Sequence of the first protein:
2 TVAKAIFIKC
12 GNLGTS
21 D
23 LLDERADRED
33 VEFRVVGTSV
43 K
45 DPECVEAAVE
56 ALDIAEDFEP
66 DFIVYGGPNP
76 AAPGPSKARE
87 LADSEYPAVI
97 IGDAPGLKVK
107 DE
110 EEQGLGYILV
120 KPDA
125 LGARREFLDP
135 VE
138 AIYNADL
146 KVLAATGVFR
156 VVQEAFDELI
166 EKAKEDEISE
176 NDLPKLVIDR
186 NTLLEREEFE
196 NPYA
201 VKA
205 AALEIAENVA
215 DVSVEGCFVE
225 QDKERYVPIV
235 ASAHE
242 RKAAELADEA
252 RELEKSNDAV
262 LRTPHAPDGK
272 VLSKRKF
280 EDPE

This data describes a binding interaction between two proteins.

Interface contacts:
Residue R252 in the first protein contacts residue I139 in the second protein (closest heavy-atom distance 3.1 Å).
Residue P134 in the first protein contacts residue L23 in the second protein (closest heavy-atom distance 3.0 Å).
Residue R263 in the first protein is in contact with residue E136 in the second protein (closest heavy-atom distance 3.1 Å).
Residue V38 in the first protein is in contact with residue V37 in the second protein (closest heavy-atom distance 3.1 Å).
Residue K43 in the first protein contacts residue R30 in the second protein (closest heavy-atom distance 2.8 Å).
Residue K43 in the first protein is in contact with residue D25 in the second protein (closest heavy-atom distance 2.8 Å).
Residue G39 in the first protein contacts residue V37 in the second protein (closest heavy-atom distance 2.9 Å).
Residue E136 in the first protein interacts with residue R263 in the second protein (closest heavy-atom distance 3.1 Å).
Residue D133 in the first protein interacts with residue T264 in the second protein (closest heavy-atom distance 2.9 Å).
Residue P134 in the first protein contacts residue E26 in the second protein (closest heavy-atom distance 3.3 Å).
Residue R242 in the first protein interacts with residue E253 in the second protein (closest heavy-atom distance 3.4 Å).
Residue R252 in the first protein interacts with residue E136 in the second protein (closest heavy-atom distance 2.9 Å).
Residue R129 in the first protein contacts residue P268 in the second protein (closest heavy-atom distance 3.1 Å).
Residue E239 in the first protein is in contact with residue K256 in the second protein (closest heavy-atom distance 2.8 Å).
Residue D25 in the first protein interacts with residue V42 in the second protein (closest heavy-atom distance 3.1 Å).
Residue F278 in the first protein is in contact with residue A235 in the second protein (closest heavy-atom distance 3.5 Å).
Residue E130 in the first protein is in contact with residue K275 in the second protein (closest heavy-atom distance 2.8 Å).
Residue L23 in the first protein interacts with residue P134 in the second protein (closest heavy-atom distance 3.0 Å).
Residue R263 in the first protein is in contact with residue F131 in the second protein (closest heavy-atom distance 3.0 Å).
Residue R129 in the first protein is in contact with residue H266 in the second protein (closest heavy-atom distance 3.0 Å).
Residue K227 in the first protein interacts with residue D281 in the second protein (closest heavy-atom distance 3.4 Å).
Residue D249 in the first protein interacts with residue R242 in the second protein (closest heavy-atom distance 2.9 Å).
Residue V42 in the first protein is in contact with residue D25 in the second protein (closest heavy-atom distance 3.1 Å).
Residue E26 in the first protein is in contact with residue P134 in the second protein (closest heavy-atom distance 3.3 Å).
Residue K275 in the first protein is in contact with residue E130 in the second protein (closest heavy-atom distance 2.8 Å).
Residue E136 in the first protein contacts residue R252 in the second protein (closest heavy-atom distance 2.9 Å).
Residue I139 in the first protein contacts residue R252 in the second protein (closest heavy-atom distance 3.1 Å).
Residue E26 in the first protein is in contact with residue L132 in the second protein (closest heavy-atom distance 3.5 Å).
Residue D281 in the first protein interacts with residue K227 in the second protein (closest heavy-atom distance 3.4 Å).
Residue D133 in the first protein contacts residue R263 in the second protein (closest heavy-atom distance 3.3 Å).
Residue V42 in the first protein contacts residue A28 in the second protein (closest heavy-atom distance 3.4 Å).
Residue T264 in the first protein is in contact with residue D133 in the second protein (closest heavy-atom distance 2.9 Å).
Residue A28 in the first protein contacts residue K43 in the second protein (closest heavy-atom distance 3.3 Å).
Residue A235 in the first protein is in contact with residue F278 in the second protein (closest heavy-atom distance 3.5 Å).
Residue D29 in the first protein interacts with residue R129 in the second protein (closest heavy-atom distance 3.0 Å).
Residue V33 in the first protein is in contact with residue K43 in the second protein (closest heavy-atom distance 3.4 Å).
Residue V37 in the first protein interacts with residue V38 in the second protein (closest heavy-atom distance 3.1 Å).
Residue S41 in the first protein contacts residue D21 in the second protein (closest heavy-atom distance 2.6 Å).
Residue D133 in the first protein contacts residue R155 in the second protein (closest heavy-atom distance 2.8 Å).
Residue V37 in the first protein contacts residue G39 in the second protein (closest heavy-atom distance 2.9 Å).
Residue R263 in the first protein contacts residue D133 in the second protein (closest heavy-atom distance 3.3 Å).
Residue P268 in the first protein interacts with residue R129 in the second protein (closest heavy-atom distance 3.1 Å).
Residue R155 in the first protein contacts residue D133 in the second protein (closest heavy-atom distance 2.8 Å).
Residue R129 in the first protein is in contact with residue R27 in the second protein (closest heavy-atom distance 3.3 Å).
Residue R27 in the first protein interacts with residue R129 in the second protein (closest heavy-atom distance 3.3 Å).
Residue K43 in the first protein interacts with residue A28 in the second protein (closest heavy-atom distance 3.3 Å).
Residue F131 in the first protein contacts residue R263 in the second protein (closest heavy-atom distance 3.0 Å).
Residue H266 in the first protein contacts residue R129 in the second protein (closest heavy-atom distance 3.0 Å).
Residue L132 in the first protein interacts with residue R27 in the second protein (closest heavy-atom distance 2.8 Å).
Residue E253 in the first protein is in contact with residue R242 in the second protein (closest heavy-atom distance 3.4 Å).
Residue R242 in the first protein is in contact with residue D249 in the second protein (closest heavy-atom distance 2.9 Å).
Residue K43 in the first protein contacts residue V33 in the second protein (closest heavy-atom distance 3.4 Å).
Residue K256 in the first protein contacts residue E239 in the second protein (closest heavy-atom distance 2.8 Å).
Residue D21 in the first protein contacts residue S41 in the second protein (closest heavy-atom distance 2.6 Å).
Residue R27 in the first protein interacts with residue L132 in the second protein (closest heavy-atom distance 2.8 Å).
Residue R30 in the first protein is in contact with residue K43 in the second protein (closest heavy-atom distance 2.8 Å).
Residue A142 in the first protein interacts with residue A142 in the second protein (closest heavy-atom distance 3.4 Å).
Residue A28 in the first protein interacts with residue V42 in the second protein (closest heavy-atom distance 3.4 Å).
Residue D25 in the first protein is in contact with residue K43 in the second protein (closest heavy-atom distance 2.8 Å).
Residue R129 in the first protein interacts with residue D29 in the second protein (closest heavy-atom distance 3.0 Å).

Sequence of the second protein:
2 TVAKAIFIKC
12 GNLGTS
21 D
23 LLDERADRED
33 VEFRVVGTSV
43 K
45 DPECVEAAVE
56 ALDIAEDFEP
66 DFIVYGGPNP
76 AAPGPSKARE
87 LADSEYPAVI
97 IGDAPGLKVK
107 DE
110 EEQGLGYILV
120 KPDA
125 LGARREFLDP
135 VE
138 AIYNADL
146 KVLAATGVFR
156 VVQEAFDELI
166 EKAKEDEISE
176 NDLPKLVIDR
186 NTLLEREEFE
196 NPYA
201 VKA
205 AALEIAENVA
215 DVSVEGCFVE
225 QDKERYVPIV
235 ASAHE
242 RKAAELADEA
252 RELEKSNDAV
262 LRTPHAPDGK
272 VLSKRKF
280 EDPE